This data describes a binding interaction between two proteins.

Sequence of chain B:
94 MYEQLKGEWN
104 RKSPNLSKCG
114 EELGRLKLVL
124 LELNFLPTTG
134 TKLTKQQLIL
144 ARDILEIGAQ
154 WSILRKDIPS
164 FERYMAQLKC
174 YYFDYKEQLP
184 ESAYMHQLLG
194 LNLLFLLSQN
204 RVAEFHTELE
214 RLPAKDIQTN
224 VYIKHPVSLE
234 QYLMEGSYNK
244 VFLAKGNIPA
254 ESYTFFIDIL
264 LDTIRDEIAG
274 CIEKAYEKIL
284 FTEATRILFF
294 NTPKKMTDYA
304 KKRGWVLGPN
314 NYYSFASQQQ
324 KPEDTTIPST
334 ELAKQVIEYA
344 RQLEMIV

Sequence of chain A:
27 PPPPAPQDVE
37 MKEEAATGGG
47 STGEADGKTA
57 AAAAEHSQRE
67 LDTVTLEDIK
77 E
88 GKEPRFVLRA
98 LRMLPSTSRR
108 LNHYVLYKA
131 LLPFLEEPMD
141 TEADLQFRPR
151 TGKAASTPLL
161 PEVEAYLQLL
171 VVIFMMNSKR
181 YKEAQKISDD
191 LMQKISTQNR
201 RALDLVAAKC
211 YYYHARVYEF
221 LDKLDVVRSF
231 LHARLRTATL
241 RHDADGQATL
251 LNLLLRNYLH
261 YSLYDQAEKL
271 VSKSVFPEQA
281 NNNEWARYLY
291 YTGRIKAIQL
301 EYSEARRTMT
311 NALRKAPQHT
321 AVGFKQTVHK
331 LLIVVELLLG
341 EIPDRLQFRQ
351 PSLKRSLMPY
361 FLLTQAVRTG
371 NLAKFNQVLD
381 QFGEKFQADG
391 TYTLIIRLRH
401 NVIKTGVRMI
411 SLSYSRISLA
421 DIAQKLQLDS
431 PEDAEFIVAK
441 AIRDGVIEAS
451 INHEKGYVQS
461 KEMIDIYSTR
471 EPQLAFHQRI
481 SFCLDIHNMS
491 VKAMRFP

Residue-level contacts at the interface:
Residue L300 in chain A interacts with residue H209 in chain B (closest heavy-atom distance 3.6 Å).
Residue H453 in chain A contacts residue I275 in chain B (closest heavy-atom distance 3.9 Å).
Residue Q478 in chain A is in contact with residue L335 in chain B (closest heavy-atom distance 4.5 Å).
Residue L484 in chain A interacts with residue Y342 in chain B (closest heavy-atom distance 3.8 Å).
Residue D433 in chain A interacts with residue E238 in chain B (closest heavy-atom distance 4.6 Å).
Residue L300 in chain A interacts with residue V205 in chain B (closest heavy-atom distance 4.4 Å).
Residue H260 in chain A interacts with residue E213 in chain B (closest heavy-atom distance 3.1 Å).
Residue I451 in chain A contacts residue Q321 in chain B (closest heavy-atom distance 3.3 Å).
Residue H400 in chain A is in contact with residue M237 in chain B (closest heavy-atom distance 3.6 Å).
Residue H260 in chain A interacts with residue T210 in chain B (closest heavy-atom distance 4.6 Å).
Residue L259 in chain A interacts with residue E213 in chain B (closest heavy-atom distance 4.2 Å).
Residue H400 in chain A contacts residue Q234 in chain B (closest heavy-atom distance 3.3 Å).
Residue R397 in chain A interacts with residue M237 in chain B (closest heavy-atom distance 4.6 Å).
Residue H477 in chain A contacts residue Y342 in chain B (closest heavy-atom distance 3.2 Å).
Residue E448 in chain A is in contact with residue K324 in chain B (closest heavy-atom distance 3.6 Å).
Residue Q299 in chain A contacts residue T210 in chain B (closest heavy-atom distance 4.0 Å).
Residue V491 in chain A contacts residue I349 in chain B (closest heavy-atom distance 4.1 Å).
Residue H477 in chain A contacts residue V339 in chain B (closest heavy-atom distance 4.7 Å).
Residue I298 in chain A is in contact with residue E213 in chain B (closest heavy-atom distance 3.5 Å).
Residue Q473 in chain A interacts with residue S332 in chain B (closest heavy-atom distance 4.5 Å).
Residue R470 in chain A contacts residue P331 in chain B (closest heavy-atom distance 3.8 Å).
Residue D433 in chain A is in contact with residue N242 in chain B (closest heavy-atom distance 3.0 Å).
Residue K440 in chain A contacts residue Y241 in chain B (closest heavy-atom distance 3.9 Å).
Residue K440 in chain A interacts with residue I271 in chain B (closest heavy-atom distance 4.5 Å).
Residue K440 in chain A interacts with residue G239 in chain B (closest heavy-atom distance 3.8 Å).
Residue T393 in chain A contacts residue E213 in chain B (closest heavy-atom distance 3.5 Å).
Residue R470 in chain A interacts with residue L335 in chain B (closest heavy-atom distance 3.8 Å).
Residue F436 in chain A interacts with residue Y241 in chain B (closest heavy-atom distance 3.4 Å).
Residue H453 in chain A contacts residue E280 in chain B (closest heavy-atom distance 3.5 Å).
Residue H400 in chain A is in contact with residue E238 in chain B (closest heavy-atom distance 3.4 Å).
Residue R470 in chain A is in contact with residue T328 in chain B (closest heavy-atom distance 4.6 Å).
Residue Q299 in chain A interacts with residue A206 in chain B (closest heavy-atom distance 3.7 Å).
Residue H453 in chain A contacts residue C274 in chain B (closest heavy-atom distance 4.5 Å).
Residue Q473 in chain A is in contact with residue L335 in chain B (closest heavy-atom distance 3.8 Å).
Residue R470 in chain A interacts with residue T329 in chain B (closest heavy-atom distance 3.0 Å).
Residue R470 in chain A interacts with residue S332 in chain B (closest heavy-atom distance 3.2 Å).
Residue F436 in chain A interacts with residue G239 in chain B (closest heavy-atom distance 3.6 Å).
Residue F436 in chain A interacts with residue E238 in chain B (closest heavy-atom distance 3.1 Å).
Residue E448 in chain A is in contact with residue Q322 in chain B (closest heavy-atom distance 3.6 Å).
Residue E432 in chain A interacts with residue T285 in chain B (closest heavy-atom distance 3.4 Å).
Residue L263 in chain A interacts with residue E213 in chain B (closest heavy-atom distance 3.2 Å).
Residue S450 in chain A contacts residue K324 in chain B (closest heavy-atom distance 4.0 Å).
Residue K440 in chain A interacts with residue M237 in chain B (closest heavy-atom distance 4.3 Å).
Residue R397 in chain A contacts residue H209 in chain B (closest heavy-atom distance 3.4 Å).
Residue H260 in chain A contacts residue R214 in chain B (closest heavy-atom distance 3.5 Å).
Residue H487 in chain A contacts residue I349 in chain B (closest heavy-atom distance 3.5 Å).
Residue F436 in chain A contacts residue E286 in chain B (closest heavy-atom distance 4.1 Å).
Residue Y261 in chain A contacts residue F176 in chain B (closest heavy-atom distance 3.2 Å).
Residue L484 in chain A is in contact with residue L346 in chain B (closest heavy-atom distance 3.5 Å).
Residue Y261 in chain A interacts with residue Y175 in chain B (closest heavy-atom distance 3.1 Å).
Residue L263 in chain A is in contact with residue T210 in chain B (closest heavy-atom distance 3.5 Å).
Residue L300 in chain A interacts with residue A206 in chain B (closest heavy-atom distance 4.0 Å).
Residue R470 in chain A is in contact with residue I330 in chain B (closest heavy-atom distance 4.6 Å).
Residue K440 in chain A is in contact with residue E238 in chain B (closest heavy-atom distance 3.5 Å).
Residue L474 in chain A contacts residue L335 in chain B (closest heavy-atom distance 3.1 Å).
Residue Y261 in chain A contacts residue E213 in chain B (closest heavy-atom distance 4.3 Å).
Residue F436 in chain A interacts with residue N242 in chain B (closest heavy-atom distance 3.5 Å).
Residue H260 in chain A contacts residue P216 in chain B (closest heavy-atom distance 3.4 Å).
Residue H453 in chain A contacts residue Q321 in chain B (closest heavy-atom distance 3.3 Å).
Residue Y261 in chain A is in contact with residue R214 in chain B (closest heavy-atom distance 3.2 Å).